Residue-level contacts at the interface:
Residue S371 in protein 1 is in contact with residue V13 in protein 2 (closest heavy-atom distance 2.7 Å).
Residue K370 in protein 1 interacts with residue V13 in protein 2 (closest heavy-atom distance 3.3 Å).
Residue H16 in protein 1 interacts with residue Y66 in protein 2 (closest heavy-atom distance 3.1 Å).
Residue I33 in protein 1 is in contact with residue N59 in protein 2 (closest heavy-atom distance 3.3 Å).
Residue D32 in protein 1 is in contact with residue N59 in protein 2 (closest heavy-atom distance 2.9 Å).
Residue H29 in protein 1 interacts with residue N59 in protein 2 (closest heavy-atom distance 2.8 Å).
Residue G2 in protein 1 contacts residue M33 in protein 2 (closest heavy-atom distance 3.2 Å).
Residue N345 in protein 1 interacts with residue K24 in protein 2 (closest heavy-atom distance 3.2 Å).
Residue W3 in protein 1 interacts with residue M33 in protein 2 (closest heavy-atom distance 3.1 Å).
Residue S359 in protein 1 is in contact with residue D50 in protein 2 (closest heavy-atom distance 2.1 Å).
Residue R60 in protein 1 interacts with residue I70 in protein 2 (closest heavy-atom distance 3.1 Å).
Residue E23 in protein 1 is in contact with residue L63 in protein 2 (closest heavy-atom distance 2.9 Å).
Residue G2 in protein 1 interacts with residue Y60 in protein 2 (closest heavy-atom distance 3.3 Å).
Residue D7 in protein 1 contacts residue K32 in protein 2 (closest heavy-atom distance 3.3 Å).
Residue D12 in protein 1 contacts residue K29 in protein 2 (closest heavy-atom distance 2.6 Å).
Residue D5 in protein 1 is in contact with residue Y34 in protein 2 (closest heavy-atom distance 3.0 Å).
Residue Y303 in protein 1 interacts with residue Q21 in protein 2 (closest heavy-atom distance 3.3 Å).
Residue S353 in protein 1 interacts with residue W17 in protein 2 (closest heavy-atom distance 3.1 Å).
Residue R60 in protein 1 contacts residue E69 in protein 2 (closest heavy-atom distance 2.9 Å).
Residue L9 in protein 1 is in contact with residue S30 in protein 2 (closest heavy-atom distance 3.0 Å).
Residue W62 in protein 1 interacts with residue I70 in protein 2 (closest heavy-atom distance 2.8 Å).
Residue R368 in protein 1 contacts residue W14 in protein 2 (closest heavy-atom distance 3.2 Å).
Residue Y42 in protein 1 interacts with residue V48 in protein 2 (closest heavy-atom distance 2.9 Å).
Residue H6 in protein 1 interacts with residue K32 in protein 2 (closest heavy-atom distance 2.5 Å).
Residue E8 in protein 1 is in contact with residue S30 in protein 2 (closest heavy-atom distance 3.3 Å).
Residue F20 in protein 1 interacts with residue Y66 in protein 2 (closest heavy-atom distance 3.1 Å).
Residue D7 in protein 1 interacts with residue M33 in protein 2 (closest heavy-atom distance 3.3 Å).
Residue S373 in protein 1 contacts residue T11 in protein 2 (closest heavy-atom distance 2.3 Å).
Residue D360 in protein 1 is in contact with residue D50 in protein 2 (closest heavy-atom distance 3.1 Å).
Residue Y363 in protein 1 interacts with residue S20 in protein 2 (closest heavy-atom distance 3.1 Å).
Residue S372 in protein 1 contacts residue T11 in protein 2 (closest heavy-atom distance 3.1 Å).
Residue H347 in protein 1 interacts with residue Y19 in protein 2 (closest heavy-atom distance 3.1 Å).
Residue K19 in protein 1 interacts with residue Y66 in protein 2 (closest heavy-atom distance 3.2 Å).
Residue I375 in protein 1 contacts residue Y34 in protein 2 (closest heavy-atom distance 3.1 Å).
Residue L31 in protein 1 is in contact with residue N59 in protein 2 (closest heavy-atom distance 3.1 Å).
Residue Y363 in protein 1 contacts residue S22 in protein 2 (closest heavy-atom distance 3.3 Å).
Residue R21 in protein 1 interacts with residue G65 in protein 2 (closest heavy-atom distance 2.7 Å).
Residue R368 in protein 1 is in contact with residue E15 in protein 2 (closest heavy-atom distance 2.6 Å).
Residue E8 in protein 1 contacts residue L31 in protein 2 (closest heavy-atom distance 3.2 Å).
Residue H16 in protein 1 interacts with residue E23 in protein 2 (closest heavy-atom distance 3.2 Å).
Residue E17 in protein 1 is in contact with residue R27 in protein 2 (closest heavy-atom distance 3.2 Å).
Residue S4 in protein 1 is in contact with residue Y34 in protein 2 (closest heavy-atom distance 3.1 Å).
Residue I364 in protein 1 is in contact with residue Y19 in protein 2 (closest heavy-atom distance 3.3 Å).
Residue E8 in protein 1 interacts with residue K32 in protein 2 (closest heavy-atom distance 3.1 Å).
Residue R369 in protein 1 interacts with residue Q12 in protein 2 (closest heavy-atom distance 2.8 Å).
Residue I33 in protein 1 is in contact with residue G58 in protein 2 (closest heavy-atom distance 3.2 Å).
Residue R369 in protein 1 interacts with residue W14 in protein 2 (closest heavy-atom distance 3.0 Å).
Residue I22 in protein 1 is in contact with residue L63 in protein 2 (closest heavy-atom distance 3.1 Å).
Residue R369 in protein 1 interacts with residue E10 in protein 2 (closest heavy-atom distance 3.0 Å).
Residue D32 in protein 1 contacts residue G58 in protein 2 (closest heavy-atom distance 3.4 Å).
Residue I375 in protein 1 contacts residue N35 in protein 2 (closest heavy-atom distance 3.2 Å).
Residue S373 in protein 1 interacts with residue E10 in protein 2 (closest heavy-atom distance 3.2 Å).
Residue L59 in protein 1 contacts residue I70 in protein 2 (closest heavy-atom distance 3.4 Å).
Residue H16 in protein 1 contacts residue R27 in protein 2 (closest heavy-atom distance 3.1 Å).
Residue K370 in protein 1 is in contact with residue E15 in protein 2 (closest heavy-atom distance 3.1 Å).
Residue G374 in protein 1 interacts with residue T11 in protein 2 (closest heavy-atom distance 3.3 Å).
Residue R21 in protein 1 contacts residue V64 in protein 2 (closest heavy-atom distance 3.2 Å).
Residue D5 in protein 1 interacts with residue N35 in protein 2 (closest heavy-atom distance 3.0 Å).
Residue F20 in protein 1 is in contact with residue G65 in protein 2 (closest heavy-atom distance 3.2 Å).
Residue M367 in protein 1 is in contact with residue E15 in protein 2 (closest heavy-atom distance 3.2 Å).

Sequence of protein 1:
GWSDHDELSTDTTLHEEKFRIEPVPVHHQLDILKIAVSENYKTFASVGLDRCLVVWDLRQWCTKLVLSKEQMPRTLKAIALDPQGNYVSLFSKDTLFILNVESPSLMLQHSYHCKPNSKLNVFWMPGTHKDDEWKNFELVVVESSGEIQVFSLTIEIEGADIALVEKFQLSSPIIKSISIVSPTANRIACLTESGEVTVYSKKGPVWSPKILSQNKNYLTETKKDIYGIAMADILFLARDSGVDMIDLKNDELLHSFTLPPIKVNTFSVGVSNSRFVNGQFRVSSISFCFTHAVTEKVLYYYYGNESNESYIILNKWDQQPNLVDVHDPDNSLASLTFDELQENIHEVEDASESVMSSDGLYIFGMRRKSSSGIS

These two protein chains interact to form a complex.

Sequence of protein 2:
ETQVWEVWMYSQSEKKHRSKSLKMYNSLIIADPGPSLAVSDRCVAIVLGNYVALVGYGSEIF